The following describes two proteins that form a bound complex.

Interface contacts:
Residue A22 in protein 2 interacts with residue N53 in protein 1 (closest heavy-atom distance 4.9 Å).
Residue E100 in protein 2 contacts residue K39 in protein 1 (closest heavy-atom distance 3.9 Å).
Residue H101 in protein 2 interacts with residue S50 in protein 1 (closest heavy-atom distance 3.1 Å).
Residue R95 in protein 2 is in contact with residue K39 in protein 1 (closest heavy-atom distance 3.0 Å).
Residue D24 in protein 2 contacts residue S52 in protein 1 (closest heavy-atom distance 4.7 Å).
Residue Y91 in protein 2 contacts residue K39 in protein 1 (closest heavy-atom distance 4.8 Å).
Residue D24 in protein 2 interacts with residue A51 in protein 1 (closest heavy-atom distance 3.8 Å).
Residue A6 in protein 2 is in contact with residue A51 in protein 1 (closest heavy-atom distance 4.3 Å).
Residue V96 in protein 2 contacts residue K39 in protein 1 (closest heavy-atom distance 3.0 Å).
Residue A22 in protein 2 interacts with residue S52 in protein 1 (closest heavy-atom distance 3.5 Å).
Residue A6 in protein 2 interacts with residue S52 in protein 1 (closest heavy-atom distance 4.1 Å).
Residue A6 in protein 2 contacts residue S50 in protein 1 (closest heavy-atom distance 3.3 Å).
Residue G23 in protein 2 contacts residue N53 in protein 1 (closest heavy-atom distance 4.0 Å).
Residue A22 in protein 2 interacts with residue A51 in protein 1 (closest heavy-atom distance 3.7 Å).
Residue H101 in protein 2 contacts residue D48 in protein 1 (closest heavy-atom distance 4.5 Å).
Residue G23 in protein 2 interacts with residue S52 in protein 1 (closest heavy-atom distance 4.5 Å).
Residue A97 in protein 2 contacts residue K39 in protein 1 (closest heavy-atom distance 3.3 Å).
Residue F21 in protein 2 contacts residue A51 in protein 1 (closest heavy-atom distance 4.1 Å).

Sequence of protein 1:
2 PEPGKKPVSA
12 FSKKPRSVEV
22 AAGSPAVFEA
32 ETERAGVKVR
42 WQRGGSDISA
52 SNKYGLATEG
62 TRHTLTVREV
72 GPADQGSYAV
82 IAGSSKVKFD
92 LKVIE

Sequence of protein 2:
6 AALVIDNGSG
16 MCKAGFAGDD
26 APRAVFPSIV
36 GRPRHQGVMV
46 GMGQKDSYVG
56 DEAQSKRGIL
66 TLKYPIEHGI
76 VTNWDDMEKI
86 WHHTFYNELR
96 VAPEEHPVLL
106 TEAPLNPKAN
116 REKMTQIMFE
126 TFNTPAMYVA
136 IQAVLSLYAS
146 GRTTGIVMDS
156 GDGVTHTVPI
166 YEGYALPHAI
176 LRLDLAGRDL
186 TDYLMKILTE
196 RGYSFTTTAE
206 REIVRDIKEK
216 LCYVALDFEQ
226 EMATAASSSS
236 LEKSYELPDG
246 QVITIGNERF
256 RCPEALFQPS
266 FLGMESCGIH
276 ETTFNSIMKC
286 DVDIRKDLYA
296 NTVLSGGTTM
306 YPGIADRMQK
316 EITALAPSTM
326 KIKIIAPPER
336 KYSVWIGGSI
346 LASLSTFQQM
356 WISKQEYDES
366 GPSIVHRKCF